These two protein chains interact to form a complex.

Sequence of protein 1:
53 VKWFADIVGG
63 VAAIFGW

Sequence of protein 2:
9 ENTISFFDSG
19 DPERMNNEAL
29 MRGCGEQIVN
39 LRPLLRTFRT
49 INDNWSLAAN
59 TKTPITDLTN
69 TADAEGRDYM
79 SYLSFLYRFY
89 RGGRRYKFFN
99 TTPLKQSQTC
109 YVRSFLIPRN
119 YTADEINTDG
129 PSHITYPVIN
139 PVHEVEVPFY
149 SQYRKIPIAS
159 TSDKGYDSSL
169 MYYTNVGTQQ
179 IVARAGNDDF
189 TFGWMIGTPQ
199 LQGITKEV

Residue-level contacts at the interface:
Residue G33 in protein 2 contacts residue W55 in protein 1 (closest heavy-atom distance 2.6 Å).
Residue V37 in protein 2 interacts with residue I59 in protein 1 (closest heavy-atom distance 3.6 Å).
Residue I36 in protein 2 is in contact with residue I59 in protein 1 (closest heavy-atom distance 4.8 Å).
Residue Q35 in protein 2 is in contact with residue W55 in protein 1 (closest heavy-atom distance 2.0 Å).
Residue R89 in protein 2 interacts with residue W69 in protein 1 (closest heavy-atom distance 4.8 Å).
Residue P41 in protein 2 is in contact with residue F67 in protein 1 (closest heavy-atom distance 4.5 Å).
Residue P41 in protein 2 interacts with residue I66 in protein 1 (closest heavy-atom distance 3.0 Å).
Residue E34 in protein 2 contacts residue W55 in protein 1 (closest heavy-atom distance 4.6 Å).
Residue R40 in protein 2 contacts residue W69 in protein 1 (closest heavy-atom distance 3.4 Å).
Residue N25 in protein 2 contacts residue F56 in protein 1 (closest heavy-atom distance 1.3 Å).
Residue R44 in protein 2 is in contact with residue W69 in protein 1 (closest heavy-atom distance 2.6 Å).
Residue N38 in protein 2 interacts with residue I66 in protein 1 (closest heavy-atom distance 2.0 Å).
Residue Q35 in protein 2 contacts residue I59 in protein 1 (closest heavy-atom distance 2.9 Å).
Residue M29 in protein 2 contacts residue W55 in protein 1 (closest heavy-atom distance 0.8 Å).
Residue D186 in protein 2 contacts residue W69 in protein 1 (closest heavy-atom distance 2.6 Å).
Residue N38 in protein 2 is in contact with residue F67 in protein 1 (closest heavy-atom distance 1.4 Å).
Residue N38 in protein 2 contacts residue A65 in protein 1 (closest heavy-atom distance 4.3 Å).
Residue L39 in protein 2 interacts with residue I66 in protein 1 (closest heavy-atom distance 4.8 Å).
Residue L28 in protein 2 interacts with residue W55 in protein 1 (closest heavy-atom distance 4.0 Å).
Residue R40 in protein 2 is in contact with residue F67 in protein 1 (closest heavy-atom distance 2.7 Å).
Residue C32 in protein 2 contacts residue W55 in protein 1 (closest heavy-atom distance 4.1 Å).
Residue D186 in protein 2 contacts residue G68 in protein 1 (closest heavy-atom distance 3.7 Å).
Residue M29 in protein 2 is in contact with residue F56 in protein 1 (closest heavy-atom distance 3.9 Å).
Residue Q35 in protein 2 interacts with residue F56 in protein 1 (closest heavy-atom distance 4.9 Å).
Residue P41 in protein 2 contacts residue G68 in protein 1 (closest heavy-atom distance 4.0 Å).
Residue P41 in protein 2 contacts residue A65 in protein 1 (closest heavy-atom distance 4.4 Å).
Residue N38 in protein 2 contacts residue G68 in protein 1 (closest heavy-atom distance 3.3 Å).
Residue D187 in protein 2 is in contact with residue W69 in protein 1 (closest heavy-atom distance 3.8 Å).
Residue R44 in protein 2 is in contact with residue G68 in protein 1 (closest heavy-atom distance 2.7 Å).
Residue N25 in protein 2 is in contact with residue W55 in protein 1 (closest heavy-atom distance 4.0 Å).
Residue R40 in protein 2 contacts residue G68 in protein 1 (closest heavy-atom distance 3.5 Å).
Residue F188 in protein 2 is in contact with residue W69 in protein 1 (closest heavy-atom distance 4.5 Å).